These two protein chains interact to form a complex.

Interface contacts:
Residue K380 in protein 2 contacts residue E381 in protein 1 (closest heavy-atom distance 3.3 Å).
Residue L409 in protein 2 interacts with residue K412 in protein 1 (closest heavy-atom distance 3.3 Å).
Residue F444 in protein 2 contacts residue P447 in protein 1 (closest heavy-atom distance 3.5 Å).
Residue D302 in protein 2 is in contact with residue L306 in protein 1 (closest heavy-atom distance 3.2 Å).
Residue F348 in protein 2 is in contact with residue F348 in protein 1 (closest heavy-atom distance 3.5 Å).
Residue L313 in protein 2 interacts with residue T309 in protein 1 (closest heavy-atom distance 3.4 Å).
Residue L433 in protein 2 is in contact with residue L433 in protein 1 (closest heavy-atom distance 3.5 Å).
Residue V426 in protein 2 is in contact with residue V426 in protein 1 (closest heavy-atom distance 3.6 Å).
Residue L373 in protein 2 is in contact with residue V370 in protein 1 (closest heavy-atom distance 3.6 Å).
Residue F334 in protein 2 interacts with residue F334 in protein 1 (closest heavy-atom distance 3.1 Å).
Residue L306 in protein 2 is in contact with residue L306 in protein 1 (closest heavy-atom distance 3.4 Å).
Residue L296 in protein 2 contacts residue Q295 in protein 1 (closest heavy-atom distance 3.3 Å).
Residue N327 in protein 2 is in contact with residue N327 in protein 1 (closest heavy-atom distance 3.2 Å).
Residue E381 in protein 2 contacts residue K380 in protein 1 (closest heavy-atom distance 3.2 Å).
Residue K362 in protein 2 interacts with residue S363 in protein 1 (closest heavy-atom distance 3.4 Å).
Residue T359 in protein 2 interacts with residue T359 in protein 1 (closest heavy-atom distance 3.5 Å).
Residue K412 in protein 2 interacts with residue N413 in protein 1 (closest heavy-atom distance 3.6 Å).
Residue N298 in protein 2 is in contact with residue Y299 in protein 1 (closest heavy-atom distance 3.2 Å).
Residue V423 in protein 2 interacts with residue L419 in protein 1 (closest heavy-atom distance 3.4 Å).
Residue V337 in protein 2 contacts residue Q338 in protein 1 (closest heavy-atom distance 3.2 Å).
Residue I401 in protein 2 is in contact with residue E386 in protein 1 (closest heavy-atom distance 3.4 Å).
Residue L433 in protein 2 contacts residue H430 in protein 1 (closest heavy-atom distance 3.2 Å).
Residue K380 in protein 2 interacts with residue L377 in protein 1 (closest heavy-atom distance 3.6 Å).
Residue Q319 in protein 2 is in contact with residue I320 in protein 1 (closest heavy-atom distance 3.5 Å).
Residue I446 in protein 2 is in contact with residue F444 in protein 1 (closest heavy-atom distance 3.5 Å).
Residue Y299 in protein 2 is in contact with residue D302 in protein 1 (closest heavy-atom distance 2.7 Å).
Residue R312 in protein 2 is in contact with residue L313 in protein 1 (closest heavy-atom distance 3.5 Å).
Residue N327 in protein 2 is in contact with residue E326 in protein 1 (closest heavy-atom distance 2.6 Å).
Residue R333 in protein 2 interacts with residue F334 in protein 1 (closest heavy-atom distance 3.0 Å).
Residue S351 in protein 2 interacts with residue F348 in protein 1 (closest heavy-atom distance 3.1 Å).
Residue D302 in protein 2 contacts residue K303 in protein 1 (closest heavy-atom distance 2.3 Å).
Residue Y299 in protein 2 interacts with residue Y299 in protein 1 (closest heavy-atom distance 3.3 Å).
Residue A316 in protein 2 interacts with residue A316 in protein 1 (closest heavy-atom distance 3.5 Å).
Residue K380 in protein 2 interacts with residue K380 in protein 1 (closest heavy-atom distance 3.6 Å).
Residue K310 in protein 2 interacts with residue T309 in protein 1 (closest heavy-atom distance 3.3 Å).
Residue E406 in protein 2 is in contact with residue Q383 in protein 1 (closest heavy-atom distance 3.5 Å).
Residue L419 in protein 2 interacts with residue L419 in protein 1 (closest heavy-atom distance 3.3 Å).
Residue G466 in protein 2 interacts with residue R454 in protein 1 (closest heavy-atom distance 3.6 Å).
Residue R341 in protein 2 contacts residue E340 in protein 1 (closest heavy-atom distance 2.5 Å).
Residue N402 in protein 2 is in contact with residue E386 in protein 1 (closest heavy-atom distance 3.0 Å).
Residue L330 in protein 2 is in contact with residue L330 in protein 1 (closest heavy-atom distance 3.5 Å).
Residue L323 in protein 2 contacts residue N327 in protein 1 (closest heavy-atom distance 3.6 Å).
Residue F444 in protein 2 interacts with residue L451 in protein 1 (closest heavy-atom distance 3.4 Å).
Residue F334 in protein 2 is in contact with residue R333 in protein 1 (closest heavy-atom distance 3.5 Å).
Residue L384 in protein 2 contacts residue L384 in protein 1 (closest heavy-atom distance 3.5 Å).
Residue L451 in protein 2 is in contact with residue Y437 in protein 1 (closest heavy-atom distance 3.3 Å).
Residue V423 in protein 2 contacts residue V423 in protein 1 (closest heavy-atom distance 3.5 Å).
Residue Q383 in protein 2 interacts with residue L384 in protein 1 (closest heavy-atom distance 3.2 Å).
Residue R341 in protein 2 interacts with residue R341 in protein 1 (closest heavy-atom distance 3.0 Å).
Residue S305 in protein 2 interacts with residue L306 in protein 1 (closest heavy-atom distance 3.2 Å).
Residue H430 in protein 2 contacts residue L433 in protein 1 (closest heavy-atom distance 3.1 Å).
Residue I415 in protein 2 is in contact with residue I416 in protein 1 (closest heavy-atom distance 3.5 Å).
Residue Y437 in protein 2 interacts with residue Y437 in protein 1 (closest heavy-atom distance 3.3 Å).
Residue Y299 in protein 2 is in contact with residue N298 in protein 1 (closest heavy-atom distance 2.6 Å).
Residue R341 in protein 2 is in contact with residue V337 in protein 1 (closest heavy-atom distance 3.0 Å).
Residue L313 in protein 2 interacts with residue L313 in protein 1 (closest heavy-atom distance 3.5 Å).
Residue I416 in protein 2 is in contact with residue I416 in protein 1 (closest heavy-atom distance 3.5 Å).
Residue I320 in protein 2 is in contact with residue I320 in protein 1 (closest heavy-atom distance 3.4 Å).
Residue L419 in protein 2 contacts residue I416 in protein 1 (closest heavy-atom distance 3.5 Å).
Residue H430 in protein 2 is in contact with residue H430 in protein 1 (closest heavy-atom distance 3.4 Å).

Sequence of protein 2:
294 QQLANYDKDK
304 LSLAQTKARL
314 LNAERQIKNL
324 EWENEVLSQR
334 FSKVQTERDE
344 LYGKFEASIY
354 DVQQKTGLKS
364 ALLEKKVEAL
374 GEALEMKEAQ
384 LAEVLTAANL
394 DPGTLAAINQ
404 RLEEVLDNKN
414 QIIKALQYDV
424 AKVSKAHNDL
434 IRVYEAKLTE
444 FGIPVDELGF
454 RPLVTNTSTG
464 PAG

Sequence of protein 1:
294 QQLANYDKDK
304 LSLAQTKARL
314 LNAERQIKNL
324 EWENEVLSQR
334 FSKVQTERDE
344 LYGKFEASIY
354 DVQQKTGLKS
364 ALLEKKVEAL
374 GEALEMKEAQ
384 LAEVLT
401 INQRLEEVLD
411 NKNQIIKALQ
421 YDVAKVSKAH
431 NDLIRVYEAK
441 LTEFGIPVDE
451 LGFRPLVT